Sequence of protein 2:
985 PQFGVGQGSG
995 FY

The following describes two proteins that form a bound complex.

Sequence of protein 1:
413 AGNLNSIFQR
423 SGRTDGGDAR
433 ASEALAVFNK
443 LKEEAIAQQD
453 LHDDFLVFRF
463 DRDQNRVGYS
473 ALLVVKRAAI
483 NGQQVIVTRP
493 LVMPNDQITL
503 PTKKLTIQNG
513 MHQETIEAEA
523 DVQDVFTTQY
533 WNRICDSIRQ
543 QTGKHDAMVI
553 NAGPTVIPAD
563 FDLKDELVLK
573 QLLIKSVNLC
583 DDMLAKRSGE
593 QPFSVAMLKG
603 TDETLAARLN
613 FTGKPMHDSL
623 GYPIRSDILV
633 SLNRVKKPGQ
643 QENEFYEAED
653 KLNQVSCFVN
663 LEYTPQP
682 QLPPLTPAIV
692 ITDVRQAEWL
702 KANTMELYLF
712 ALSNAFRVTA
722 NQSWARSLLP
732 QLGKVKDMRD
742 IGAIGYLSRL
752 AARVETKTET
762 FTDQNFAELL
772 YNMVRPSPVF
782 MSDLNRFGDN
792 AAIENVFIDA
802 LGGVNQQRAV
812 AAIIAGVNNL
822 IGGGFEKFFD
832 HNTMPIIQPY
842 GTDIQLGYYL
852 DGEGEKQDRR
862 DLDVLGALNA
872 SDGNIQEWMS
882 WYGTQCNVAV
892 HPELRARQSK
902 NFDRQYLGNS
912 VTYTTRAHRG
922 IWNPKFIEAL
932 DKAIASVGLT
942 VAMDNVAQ

Contacts between the two chains:
Residue G804 in protein 1 is in contact with residue F987 in protein 2 (closest heavy-atom distance 3.6 Å).
Residue A813 in protein 1 is in contact with residue F995 in protein 2 (closest heavy-atom distance 4.3 Å).
Residue N553 in protein 1 is in contact with residue S993 in protein 2 (closest heavy-atom distance 3.9 Å).
Residue N806 in protein 1 is in contact with residue G988 in protein 2 (closest heavy-atom distance 3.3 Å).
Residue V551 in protein 1 interacts with residue G992 in protein 2 (closest heavy-atom distance 3.9 Å).
Residue I794 in protein 1 is in contact with residue F995 in protein 2 (closest heavy-atom distance 4.1 Å).
Residue N553 in protein 1 contacts residue G992 in protein 2 (closest heavy-atom distance 2.8 Å).
Residue N553 in protein 1 interacts with residue Q991 in protein 2 (closest heavy-atom distance 3.1 Å).
Residue D800 in protein 1 interacts with residue V989 in protein 2 (closest heavy-atom distance 4.1 Å).
Residue H919 in protein 1 contacts residue Q986 in protein 2 (closest heavy-atom distance 4.7 Å).
Residue I799 in protein 1 interacts with residue F987 in protein 2 (closest heavy-atom distance 3.6 Å).
Residue M585 in protein 1 contacts residue S993 in protein 2 (closest heavy-atom distance 3.1 Å).
Residue K588 in protein 1 interacts with residue G994 in protein 2 (closest heavy-atom distance 3.0 Å).
Residue G803 in protein 1 contacts residue F987 in protein 2 (closest heavy-atom distance 3.1 Å).
Residue A793 in protein 1 is in contact with residue F995 in protein 2 (closest heavy-atom distance 3.0 Å).
Residue W533 in protein 1 contacts residue Q991 in protein 2 (closest heavy-atom distance 3.3 Å).
Residue I552 in protein 1 is in contact with residue S993 in protein 2 (closest heavy-atom distance 4.5 Å).
Residue K588 in protein 1 is in contact with residue Y996 in protein 2 (closest heavy-atom distance 4.8 Å).
Residue R809 in protein 1 contacts residue Y996 in protein 2 (closest heavy-atom distance 3.5 Å).
Residue N806 in protein 1 is in contact with residue Y996 in protein 2 (closest heavy-atom distance 3.1 Å).
Residue D800 in protein 1 interacts with residue Y996 in protein 2 (closest heavy-atom distance 4.9 Å).
Residue R787 in protein 1 interacts with residue F987 in protein 2 (closest heavy-atom distance 4.7 Å).
Residue R787 in protein 1 interacts with residue V989 in protein 2 (closest heavy-atom distance 3.2 Å).
Residue K588 in protein 1 interacts with residue F995 in protein 2 (closest heavy-atom distance 3.4 Å).
Residue I552 in protein 1 contacts residue G994 in protein 2 (closest heavy-atom distance 4.6 Å).
Residue G804 in protein 1 contacts residue G988 in protein 2 (closest heavy-atom distance 4.7 Å).
Residue M706 in protein 1 is in contact with residue F995 in protein 2 (closest heavy-atom distance 4.2 Å).
Residue T530 in protein 1 is in contact with residue Q991 in protein 2 (closest heavy-atom distance 3.8 Å).
Residue N553 in protein 1 interacts with residue G990 in protein 2 (closest heavy-atom distance 4.9 Å).
Residue I552 in protein 1 is in contact with residue G992 in protein 2 (closest heavy-atom distance 3.4 Å).
Residue A810 in protein 1 contacts residue Y996 in protein 2 (closest heavy-atom distance 4.9 Å).
Residue N806 in protein 1 interacts with residue F987 in protein 2 (closest heavy-atom distance 4.7 Å).
Residue V805 in protein 1 is in contact with residue F987 in protein 2 (closest heavy-atom distance 4.4 Å).
Residue D800 in protein 1 is in contact with residue G988 in protein 2 (closest heavy-atom distance 2.8 Å).
Residue G803 in protein 1 is in contact with residue G988 in protein 2 (closest heavy-atom distance 4.4 Å).
Residue T530 in protein 1 is in contact with residue V989 in protein 2 (closest heavy-atom distance 4.5 Å).
Residue V805 in protein 1 interacts with residue G988 in protein 2 (closest heavy-atom distance 4.6 Å).
Residue V797 in protein 1 contacts residue F995 in protein 2 (closest heavy-atom distance 3.6 Å).
Residue R787 in protein 1 contacts residue Q986 in protein 2 (closest heavy-atom distance 3.3 Å).
Residue P840 in protein 1 interacts with residue F987 in protein 2 (closest heavy-atom distance 4.6 Å).
Residue T530 in protein 1 is in contact with residue G990 in protein 2 (closest heavy-atom distance 3.5 Å).
Residue W533 in protein 1 interacts with residue G992 in protein 2 (closest heavy-atom distance 4.1 Å).
Residue L802 in protein 1 is in contact with residue F987 in protein 2 (closest heavy-atom distance 3.5 Å).
Residue M585 in protein 1 interacts with residue G994 in protein 2 (closest heavy-atom distance 4.5 Å).
Residue D800 in protein 1 contacts residue F987 in protein 2 (closest heavy-atom distance 3.8 Å).
Residue M585 in protein 1 interacts with residue F995 in protein 2 (closest heavy-atom distance 4.0 Å).